Sequence of the second protein:
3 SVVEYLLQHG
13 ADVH

Contacts between the two chains:
Residue E331 in the first protein is in contact with residue V5 in the second protein (closest heavy-atom distance 4.0 Å).
Residue L329 in the first protein interacts with residue L8 in the second protein (closest heavy-atom distance 4.2 Å).
Residue M328 in the first protein interacts with residue Y7 in the second protein (closest heavy-atom distance 4.3 Å).
Residue E331 in the first protein is in contact with residue V4 in the second protein (closest heavy-atom distance 3.7 Å).
Residue A332 in the first protein is in contact with residue V5 in the second protein (closest heavy-atom distance 3.7 Å).
Residue A332 in the first protein interacts with residue L8 in the second protein (closest heavy-atom distance 3.6 Å).
Residue M328 in the first protein is in contact with residue V4 in the second protein (closest heavy-atom distance 4.0 Å).
Residue M328 in the first protein interacts with residue L8 in the second protein (closest heavy-atom distance 4.1 Å).

Sequence of the first protein:
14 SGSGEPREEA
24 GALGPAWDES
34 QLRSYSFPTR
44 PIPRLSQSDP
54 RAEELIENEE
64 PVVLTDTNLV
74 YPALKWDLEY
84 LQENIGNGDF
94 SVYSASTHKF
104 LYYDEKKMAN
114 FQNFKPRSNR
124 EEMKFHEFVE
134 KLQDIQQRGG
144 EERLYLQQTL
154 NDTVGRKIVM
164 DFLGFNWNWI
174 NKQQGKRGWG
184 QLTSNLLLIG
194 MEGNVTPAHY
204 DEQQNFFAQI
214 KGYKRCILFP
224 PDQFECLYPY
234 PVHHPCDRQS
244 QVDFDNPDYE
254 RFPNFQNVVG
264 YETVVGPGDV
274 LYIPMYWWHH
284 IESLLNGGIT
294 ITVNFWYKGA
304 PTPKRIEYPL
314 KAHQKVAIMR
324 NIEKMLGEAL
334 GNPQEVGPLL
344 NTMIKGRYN

The following describes two proteins that form a bound complex.